Contacts between the two chains:
Residue P5 in the second protein is in contact with residue A14 in the first protein (closest heavy-atom distance 4.4 Å).
Residue F22 in the second protein contacts residue Q15 in the first protein (closest heavy-atom distance 3.7 Å).
Residue L266 in the second protein is in contact with residue Q15 in the first protein (closest heavy-atom distance 3.3 Å).
Residue P5 in the second protein interacts with residue C12 in the first protein (closest heavy-atom distance 3.9 Å).
Residue V7 in the second protein interacts with residue C12 in the first protein (closest heavy-atom distance 3.6 Å).
Residue E143 in the second protein interacts with residue E72 in the first protein (closest heavy-atom distance 4.0 Å).
Residue Y28 in the second protein is in contact with residue F28 in the first protein (closest heavy-atom distance 3.5 Å).
Residue L138 in the second protein contacts residue F53 in the first protein (closest heavy-atom distance 3.8 Å).
Residue A126 in the second protein is in contact with residue A14 in the first protein (closest heavy-atom distance 4.2 Å).
Residue M132 in the second protein interacts with residue I50 in the first protein (closest heavy-atom distance 3.4 Å).
Residue P267 in the second protein is in contact with residue D18 in the first protein (closest heavy-atom distance 4.3 Å).
Residue M132 in the second protein contacts residue Y49 in the first protein (closest heavy-atom distance 3.4 Å).
Residue A3 in the second protein is in contact with residue K13 in the first protein (closest heavy-atom distance 4.1 Å).
Residue H239 in the second protein interacts with residue S31 in the first protein (closest heavy-atom distance 3.2 Å).
Residue A126 in the second protein interacts with residue E72 in the first protein (closest heavy-atom distance 4.3 Å).
Residue L130 in the second protein contacts residue I26 in the first protein (closest heavy-atom distance 3.5 Å).
Residue I127 in the second protein contacts residue L22 in the first protein (closest heavy-atom distance 4.4 Å).
Residue L138 in the second protein contacts residue K69 in the first protein (closest heavy-atom distance 3.7 Å).
Residue I144 in the second protein contacts residue E72 in the first protein (closest heavy-atom distance 3.2 Å).
Residue M132 in the second protein contacts residue F53 in the first protein (closest heavy-atom distance 3.8 Å).
Residue P128 in the second protein is in contact with residue E72 in the first protein (closest heavy-atom distance 3.2 Å).
Residue L6 in the second protein is in contact with residue C12 in the first protein (closest heavy-atom distance 3.3 Å).
Residue Y28 in the second protein is in contact with residue S24 in the first protein (closest heavy-atom distance 3.5 Å).
Residue H239 in the second protein contacts residue T30 in the first protein (closest heavy-atom distance 4.0 Å).
Residue S269 in the second protein is in contact with residue D18 in the first protein (closest heavy-atom distance 3.6 Å).
Residue P128 in the second protein is in contact with residue F53 in the first protein (closest heavy-atom distance 3.7 Å).
Residue A129 in the second protein interacts with residue F53 in the first protein (closest heavy-atom distance 4.0 Å).
Residue D268 in the second protein is in contact with residue T16 in the first protein (closest heavy-atom distance 4.5 Å).
Residue H239 in the second protein contacts residue G29 in the first protein (closest heavy-atom distance 3.1 Å).
Residue P128 in the second protein interacts with residue A70 in the first protein (closest heavy-atom distance 3.5 Å).
Residue L130 in the second protein contacts residue L22 in the first protein (closest heavy-atom distance 3.9 Å).
Residue L130 in the second protein interacts with residue C25 in the first protein (closest heavy-atom distance 4.2 Å).
Residue A133 in the second protein is in contact with residue T30 in the first protein (closest heavy-atom distance 3.8 Å).
Residue L26 in the second protein is in contact with residue V21 in the first protein (closest heavy-atom distance 4.2 Å).
Residue R32 in the second protein is in contact with residue F28 in the first protein (closest heavy-atom distance 2.4 Å).
Residue S24 in the second protein is in contact with residue Q15 in the first protein (closest heavy-atom distance 2.7 Å).
Residue D268 in the second protein interacts with residue D18 in the first protein (closest heavy-atom distance 3.5 Å).
Residue A129 in the second protein is in contact with residue I50 in the first protein (closest heavy-atom distance 3.3 Å).
Residue A133 in the second protein contacts residue N32 in the first protein (closest heavy-atom distance 4.3 Å).
Residue A123 in the second protein contacts residue Q15 in the first protein (closest heavy-atom distance 4.5 Å).
Residue A133 in the second protein contacts residue L35 in the first protein (closest heavy-atom distance 4.2 Å).
Residue I127 in the second protein contacts residue V17 in the first protein (closest heavy-atom distance 3.7 Å).
Residue L26 in the second protein is in contact with residue Q15 in the first protein (closest heavy-atom distance 3.2 Å).
Residue L18 in the second protein contacts residue A14 in the first protein (closest heavy-atom distance 4.0 Å).
Residue A129 in the second protein is in contact with residue H54 in the first protein (closest heavy-atom distance 4.0 Å).
Residue L26 in the second protein is in contact with residue C25 in the first protein (closest heavy-atom distance 3.7 Å).
Residue S23 in the second protein contacts residue A14 in the first protein (closest heavy-atom distance 2.8 Å).
Residue A129 in the second protein contacts residue L22 in the first protein (closest heavy-atom distance 4.3 Å).
Residue Y28 in the second protein is in contact with residue C25 in the first protein (closest heavy-atom distance 4.0 Å).
Residue L18 in the second protein is in contact with residue C12 in the first protein (closest heavy-atom distance 3.8 Å).
Residue I240 in the second protein is in contact with residue G29 in the first protein (closest heavy-atom distance 2.8 Å).
Residue R134 in the second protein is in contact with residue T30 in the first protein (closest heavy-atom distance 4.0 Å).
Residue A129 in the second protein interacts with residue I26 in the first protein (closest heavy-atom distance 4.3 Å).
Residue P5 in the second protein is in contact with residue K13 in the first protein (closest heavy-atom distance 3.4 Å).
Residue I240 in the second protein is in contact with residue T30 in the first protein (closest heavy-atom distance 4.3 Å).
Residue E139 in the second protein is in contact with residue K69 in the first protein (closest heavy-atom distance 3.5 Å).
Residue I144 in the second protein contacts residue C12 in the first protein (closest heavy-atom distance 3.8 Å).
Residue S23 in the second protein contacts residue Q15 in the first protein (closest heavy-atom distance 3.7 Å).
Residue F22 in the second protein contacts residue A14 in the first protein (closest heavy-atom distance 3.7 Å).
Residue E143 in the second protein interacts with residue C12 in the first protein (closest heavy-atom distance 3.0 Å).

These two protein chains interact to form a complex.

Sequence of the first protein:
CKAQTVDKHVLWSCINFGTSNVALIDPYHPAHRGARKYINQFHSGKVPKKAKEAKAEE

Sequence of the second protein:
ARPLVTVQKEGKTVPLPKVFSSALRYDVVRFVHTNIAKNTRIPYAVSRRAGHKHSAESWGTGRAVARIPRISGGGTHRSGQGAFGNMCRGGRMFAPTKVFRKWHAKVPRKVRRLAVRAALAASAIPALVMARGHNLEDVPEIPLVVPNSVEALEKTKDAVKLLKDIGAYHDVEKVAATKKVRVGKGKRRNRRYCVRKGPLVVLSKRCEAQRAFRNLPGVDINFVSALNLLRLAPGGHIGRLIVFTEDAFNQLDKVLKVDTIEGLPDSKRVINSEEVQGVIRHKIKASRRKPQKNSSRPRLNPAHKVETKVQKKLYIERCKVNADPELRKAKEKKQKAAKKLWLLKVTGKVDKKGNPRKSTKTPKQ